Contacts between the two chains:
Residue V18 in protein 2 is in contact with residue S53 in protein 1 (closest heavy-atom distance 4.0 Å).
Residue V18 in protein 2 interacts with residue L46 in protein 1 (closest heavy-atom distance 4.0 Å).
Residue I47 in protein 2 is in contact with residue I47 in protein 1 (closest heavy-atom distance 3.7 Å).
Residue I9 in protein 2 is in contact with residue Y43 in protein 1 (closest heavy-atom distance 3.6 Å).
Residue S53 in protein 2 is in contact with residue P20 in protein 1 (closest heavy-atom distance 3.5 Å).
Residue I58 in protein 2 contacts residue I58 in protein 1 (closest heavy-atom distance 3.9 Å).
Residue D40 in protein 2 interacts with residue Y43 in protein 1 (closest heavy-atom distance 3.0 Å).
Residue K61 in protein 2 is in contact with residue T29 in protein 1 (closest heavy-atom distance 3.0 Å).
Residue T7 in protein 2 is in contact with residue N42 in protein 1 (closest heavy-atom distance 3.7 Å).
Residue I55 in protein 2 is in contact with residue L54 in protein 1 (closest heavy-atom distance 3.9 Å).
Residue Y64 in protein 2 interacts with residue Y62 in protein 1 (closest heavy-atom distance 3.4 Å).
Residue N42 in protein 2 contacts residue I9 in protein 1 (closest heavy-atom distance 3.5 Å).
Residue I47 in protein 2 is in contact with residue L46 in protein 1 (closest heavy-atom distance 3.8 Å).
Residue S6 in protein 2 interacts with residue N42 in protein 1 (closest heavy-atom distance 3.1 Å).
Residue K61 in protein 2 interacts with residue P81 in protein 1 (closest heavy-atom distance 3.6 Å).
Residue Y43 in protein 2 is in contact with residue V39 in protein 1 (closest heavy-atom distance 3.7 Å).
Residue I9 in protein 2 contacts residue L46 in protein 1 (closest heavy-atom distance 4.0 Å).
Residue G16 in protein 2 contacts residue K49 in protein 1 (closest heavy-atom distance 3.0 Å).
Residue P81 in protein 2 contacts residue Y62 in protein 1 (closest heavy-atom distance 2.7 Å).
Residue P81 in protein 2 is in contact with residue K61 in protein 1 (closest heavy-atom distance 3.8 Å).
Residue Y62 in protein 2 interacts with residue L80 in protein 1 (closest heavy-atom distance 3.2 Å).
Residue E5 in protein 2 contacts residue N42 in protein 1 (closest heavy-atom distance 3.2 Å).
Residue L80 in protein 2 contacts residue Q57 in protein 1 (closest heavy-atom distance 4.1 Å).
Residue G8 in protein 2 is in contact with residue N42 in protein 1 (closest heavy-atom distance 3.9 Å).
Residue I66 in protein 2 contacts residue Y62 in protein 1 (closest heavy-atom distance 4.0 Å).
Residue V22 in protein 2 contacts residue Q57 in protein 1 (closest heavy-atom distance 3.3 Å).
Residue Y33 in protein 2 interacts with residue L54 in protein 1 (closest heavy-atom distance 3.3 Å).
Residue Y43 in protein 2 is in contact with residue I9 in protein 1 (closest heavy-atom distance 3.5 Å).
Residue L54 in protein 2 interacts with residue V78 in protein 1 (closest heavy-atom distance 4.1 Å).
Residue L80 in protein 2 interacts with residue I58 in protein 1 (closest heavy-atom distance 3.9 Å).
Residue V39 in protein 2 interacts with residue Y43 in protein 1 (closest heavy-atom distance 3.7 Å).
Residue Y62 in protein 2 contacts residue P81 in protein 1 (closest heavy-atom distance 2.6 Å).
Residue K61 in protein 2 contacts residue H82 in protein 1 (closest heavy-atom distance 2.9 Å).
Residue Q57 in protein 2 interacts with residue V22 in protein 1 (closest heavy-atom distance 3.6 Å).
Residue K49 in protein 2 interacts with residue V18 in protein 1 (closest heavy-atom distance 4.0 Å).
Residue Y43 in protein 2 interacts with residue Y43 in protein 1 (closest heavy-atom distance 3.4 Å).
Residue Y33 in protein 2 contacts residue S53 in protein 1 (closest heavy-atom distance 2.8 Å).
Residue L46 in protein 2 is in contact with residue V18 in protein 1 (closest heavy-atom distance 3.6 Å).
Residue V78 in protein 2 interacts with residue L54 in protein 1 (closest heavy-atom distance 3.9 Å).
Residue P20 in protein 2 is in contact with residue Q57 in protein 1 (closest heavy-atom distance 3.6 Å).
Residue L80 in protein 2 contacts residue Y62 in protein 1 (closest heavy-atom distance 3.2 Å).
Residue V31 in protein 2 contacts residue Q57 in protein 1 (closest heavy-atom distance 4.0 Å).
Residue Y33 in protein 2 interacts with residue Q57 in protein 1 (closest heavy-atom distance 3.6 Å).
Residue T29 in protein 2 interacts with residue K61 in protein 1 (closest heavy-atom distance 2.9 Å).
Residue G16 in protein 2 is in contact with residue N45 in protein 1 (closest heavy-atom distance 4.0 Å).
Residue L46 in protein 2 contacts residue L11 in protein 1 (closest heavy-atom distance 3.8 Å).
Residue V18 in protein 2 contacts residue K49 in protein 1 (closest heavy-atom distance 3.7 Å).
Residue K61 in protein 2 is in contact with residue L80 in protein 1 (closest heavy-atom distance 3.5 Å).
Residue Y62 in protein 2 is in contact with residue Y64 in protein 1 (closest heavy-atom distance 3.4 Å).
Residue K49 in protein 2 is in contact with residue G16 in protein 1 (closest heavy-atom distance 3.1 Å).
Residue L54 in protein 2 contacts residue Y33 in protein 1 (closest heavy-atom distance 3.2 Å).
Residue P20 in protein 2 contacts residue S53 in protein 1 (closest heavy-atom distance 3.8 Å).
Residue H82 in protein 2 is in contact with residue K61 in protein 1 (closest heavy-atom distance 2.8 Å).
Residue Y43 in protein 2 interacts with residue D40 in protein 1 (closest heavy-atom distance 3.0 Å).
Residue L80 in protein 2 interacts with residue K61 in protein 1 (closest heavy-atom distance 3.6 Å).
Residue S53 in protein 2 is in contact with residue Y33 in protein 1 (closest heavy-atom distance 2.8 Å).
Residue I9 in protein 2 is in contact with residue N42 in protein 1 (closest heavy-atom distance 3.7 Å).
Residue L46 in protein 2 interacts with residue I47 in protein 1 (closest heavy-atom distance 4.0 Å).
Residue I58 in protein 2 is in contact with residue L80 in protein 1 (closest heavy-atom distance 3.7 Å).
Residue L54 in protein 2 is in contact with residue I55 in protein 1 (closest heavy-atom distance 3.8 Å).

This data describes a binding interaction between two proteins.

Sequence of protein 1:
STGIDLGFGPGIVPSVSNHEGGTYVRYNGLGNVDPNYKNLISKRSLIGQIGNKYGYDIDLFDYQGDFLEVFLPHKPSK

Sequence of protein 2:
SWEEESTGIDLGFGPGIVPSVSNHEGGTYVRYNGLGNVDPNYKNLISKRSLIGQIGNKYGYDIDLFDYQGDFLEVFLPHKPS